This data describes a binding interaction between two proteins.

Contacts between the two chains:
Residue R33 in chain B is in contact with residue R33 in chain A (closest heavy-atom distance 2.8 Å).
Residue E29 in chain B is in contact with residue Y39 in chain A (closest heavy-atom distance 4.4 Å).
Residue E34 in chain B contacts residue R33 in chain A (closest heavy-atom distance 5.0 Å).
Residue H36 in chain B contacts residue E29 in chain A (closest heavy-atom distance 4.6 Å).
Residue R33 in chain B is in contact with residue A37 in chain A (closest heavy-atom distance 3.5 Å).
Residue R33 in chain B interacts with residue H36 in chain A (closest heavy-atom distance 3.1 Å).
Residue A37 in chain B contacts residue R33 in chain A (closest heavy-atom distance 3.5 Å).
Residue R33 in chain B interacts with residue E34 in chain A (closest heavy-atom distance 5.0 Å).
Residue E29 in chain B is in contact with residue H36 in chain A (closest heavy-atom distance 4.6 Å).
Residue Y39 in chain B interacts with residue E29 in chain A (closest heavy-atom distance 4.4 Å).
Residue H36 in chain B contacts residue R33 in chain A (closest heavy-atom distance 3.1 Å).

Sequence of chain B:
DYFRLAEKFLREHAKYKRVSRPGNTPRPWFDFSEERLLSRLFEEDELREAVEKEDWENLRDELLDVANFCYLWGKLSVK

Sequence of chain A:
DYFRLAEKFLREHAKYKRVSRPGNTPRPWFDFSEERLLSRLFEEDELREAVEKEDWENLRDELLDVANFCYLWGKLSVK